These two protein chains interact to form a complex.

Sequence of the second protein:
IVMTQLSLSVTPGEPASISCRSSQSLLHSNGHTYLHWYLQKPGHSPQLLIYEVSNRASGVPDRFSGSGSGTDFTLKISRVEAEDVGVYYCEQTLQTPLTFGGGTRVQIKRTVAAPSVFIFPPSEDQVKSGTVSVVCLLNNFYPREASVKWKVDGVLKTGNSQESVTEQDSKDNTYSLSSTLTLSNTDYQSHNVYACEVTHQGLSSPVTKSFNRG

Residue-level contacts at the interface:
Residue T96 in the second protein interacts with residue G5 in the first protein (closest heavy-atom distance 2.9 Å).
Residue Y41 in the second protein interacts with residue A1 in the first protein (closest heavy-atom distance 2.7 Å).
Residue T96 in the second protein is in contact with residue I4 in the first protein (closest heavy-atom distance 3.7 Å).
Residue L97 in the second protein interacts with residue G5 in the first protein (closest heavy-atom distance 3.2 Å).
Residue T96 in the second protein contacts residue A1 in the first protein (closest heavy-atom distance 3.9 Å).
Residue T99 in the second protein is in contact with residue A6 in the first protein (closest heavy-atom distance 3.8 Å).
Residue Y37 in the second protein interacts with residue G3 in the first protein (closest heavy-atom distance 3.4 Å).
Residue Q98 in the second protein interacts with residue G5 in the first protein (closest heavy-atom distance 4.9 Å).
Residue L51 in the second protein contacts residue V2 in the first protein (closest heavy-atom distance 3.6 Å).
Residue L51 in the second protein interacts with residue A1 in the first protein (closest heavy-atom distance 4.1 Å).
Residue L101 in the second protein is in contact with residue A6 in the first protein (closest heavy-atom distance 4.5 Å).
Residue E94 in the second protein interacts with residue A1 in the first protein (closest heavy-atom distance 3.6 Å).
Residue H31 in the second protein interacts with residue F8 in the first protein (closest heavy-atom distance 3.1 Å).
Residue H39 in the second protein is in contact with residue V2 in the first protein (closest heavy-atom distance 3.1 Å).
Residue H31 in the second protein interacts with residue G5 in the first protein (closest heavy-atom distance 3.1 Å).
Residue Y37 in the second protein contacts residue G5 in the first protein (closest heavy-atom distance 3.3 Å).
Residue L101 in the second protein is in contact with residue I4 in the first protein (closest heavy-atom distance 4.6 Å).
Residue T96 in the second protein is in contact with residue A6 in the first protein (closest heavy-atom distance 3.2 Å).
Residue Q98 in the second protein contacts residue A6 in the first protein (closest heavy-atom distance 3.9 Å).
Residue H39 in the second protein is in contact with residue A1 in the first protein (closest heavy-atom distance 3.7 Å).
Residue H39 in the second protein is in contact with residue G3 in the first protein (closest heavy-atom distance 3.4 Å).
Residue T96 in the second protein is in contact with residue G3 in the first protein (closest heavy-atom distance 2.7 Å).
Residue L97 in the second protein interacts with residue A6 in the first protein (closest heavy-atom distance 3.3 Å).
Residue E55 in the second protein is in contact with residue G3 in the first protein (closest heavy-atom distance 3.6 Å).
Residue N33 in the second protein contacts residue F8 in the first protein (closest heavy-atom distance 3.9 Å).
Residue Y37 in the second protein contacts residue F8 in the first protein (closest heavy-atom distance 3.8 Å).
Residue Y54 in the second protein contacts residue V2 in the first protein (closest heavy-atom distance 3.5 Å).
Residue E55 in the second protein interacts with residue V2 in the first protein (closest heavy-atom distance 3.4 Å).
Residue Y37 in the second protein is in contact with residue I4 in the first protein (closest heavy-atom distance 3.7 Å).

Sequence of the first protein:
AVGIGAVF